Interface contacts:
Residue L313 in the second protein interacts with residue F276 in the first protein (closest heavy-atom distance 3.6 Å).
Residue K316 in the second protein interacts with residue H267 in the first protein (closest heavy-atom distance 2.6 Å).
Residue K316 in the second protein is in contact with residue A273 in the first protein (closest heavy-atom distance 2.7 Å).
Residue E344 in the second protein contacts residue P332 in the first protein (closest heavy-atom distance 3.3 Å).
Residue T348 in the second protein interacts with residue R87 in the first protein (closest heavy-atom distance 3.5 Å).
Residue R399 in the second protein interacts with residue R87 in the first protein (closest heavy-atom distance 3.3 Å).
Residue E344 in the second protein is in contact with residue E92 in the first protein (closest heavy-atom distance 3.1 Å).
Residue R315 in the second protein is in contact with residue E55 in the first protein (closest heavy-atom distance 2.9 Å).
Residue E391 in the second protein contacts residue A109 in the first protein (closest heavy-atom distance 3.6 Å).
Residue E391 in the second protein is in contact with residue R111 in the first protein (closest heavy-atom distance 2.8 Å).
Residue A388 in the second protein interacts with residue Q102 in the first protein (closest heavy-atom distance 3.2 Å).
Residue R399 in the second protein interacts with residue S88 in the first protein (closest heavy-atom distance 3.2 Å).
Residue G389 in the second protein contacts residue Q102 in the first protein (closest heavy-atom distance 3.4 Å).
Residue W390 in the second protein contacts residue R111 in the first protein (closest heavy-atom distance 3.4 Å).
Residue W390 in the second protein contacts residue L98 in the first protein (closest heavy-atom distance 3.6 Å).
Residue K316 in the second protein is in contact with residue D275 in the first protein (closest heavy-atom distance 2.6 Å).
Residue H308 in the second protein is in contact with residue F328 in the first protein (closest heavy-atom distance 3.0 Å).
Residue E344 in the second protein contacts residue N331 in the first protein (closest heavy-atom distance 3.5 Å).
Residue E396 in the second protein interacts with residue R111 in the first protein (closest heavy-atom distance 2.9 Å).
Residue W390 in the second protein interacts with residue P89 in the first protein (closest heavy-atom distance 3.6 Å).
Residue R411 in the second protein is in contact with residue W59 in the first protein (closest heavy-atom distance 2.8 Å).
Residue A388 in the second protein interacts with residue P108 in the first protein (closest heavy-atom distance 3.3 Å).
Residue E286 in the second protein is in contact with residue K263 in the first protein (closest heavy-atom distance 3.6 Å).
Residue K316 in the second protein interacts with residue L270 in the first protein (closest heavy-atom distance 3.2 Å).
Residue S349 in the second protein is in contact with residue R58 in the first protein (closest heavy-atom distance 3.0 Å).
Residue G389 in the second protein is in contact with residue A109 in the first protein (closest heavy-atom distance 3.1 Å).
Residue E305 in the second protein interacts with residue E305 in the first protein (closest heavy-atom distance 3.3 Å).
Residue N408 in the second protein interacts with residue W59 in the first protein (closest heavy-atom distance 3.5 Å).
Residue V312 in the second protein is in contact with residue F328 in the first protein (closest heavy-atom distance 3.5 Å).
Residue Q387 in the second protein interacts with residue Q102 in the first protein (closest heavy-atom distance 3.2 Å).
Residue H308 in the second protein contacts residue I334 in the first protein (closest heavy-atom distance 3.5 Å).
Residue D400 in the second protein is in contact with residue S88 in the first protein (closest heavy-atom distance 2.5 Å).
Residue R315 in the second protein interacts with residue A54 in the first protein (closest heavy-atom distance 3.5 Å).
Residue R399 in the second protein interacts with residue K86 in the first protein (closest heavy-atom distance 3.2 Å).
Residue R290 in the second protein interacts with residue V266 in the first protein (closest heavy-atom distance 2.8 Å).
Residue E286 in the second protein contacts residue V266 in the first protein (closest heavy-atom distance 3.2 Å).
Residue I385 in the second protein is in contact with residue P89 in the first protein (closest heavy-atom distance 3.3 Å).
Residue R340 in the second protein contacts residue E333 in the first protein (closest heavy-atom distance 3.3 Å).
Residue E337 in the second protein interacts with residue R304 in the first protein (closest heavy-atom distance 3.1 Å).
Residue A388 in the second protein contacts residue L98 in the first protein (closest heavy-atom distance 3.7 Å).
Residue R399 in the second protein contacts residue I85 in the first protein (closest heavy-atom distance 2.8 Å).
Residue E286 in the second protein is in contact with residue F276 in the first protein (closest heavy-atom distance 3.8 Å).
Residue T348 in the second protein is in contact with residue W59 in the first protein (closest heavy-atom distance 3.5 Å).
Residue F317 in the second protein interacts with residue H267 in the first protein (closest heavy-atom distance 3.4 Å).
Residue A314 in the second protein contacts residue R58 in the first protein (closest heavy-atom distance 2.8 Å).
Residue V312 in the second protein is in contact with residue F276 in the first protein (closest heavy-atom distance 3.6 Å).
Residue W390 in the second protein contacts residue P108 in the first protein (closest heavy-atom distance 3.6 Å).
Residue W390 in the second protein contacts residue F84 in the first protein (closest heavy-atom distance 3.3 Å).
Residue Y382 in the second protein is in contact with residue S88 in the first protein (closest heavy-atom distance 3.7 Å).
Residue E344 in the second protein is in contact with residue E333 in the first protein (closest heavy-atom distance 2.9 Å).
Residue F317 in the second protein is in contact with residue R58 in the first protein (closest heavy-atom distance 3.1 Å).
Residue F317 in the second protein interacts with residue V266 in the first protein (closest heavy-atom distance 3.7 Å).
Residue D384 in the second protein is in contact with residue R95 in the first protein (closest heavy-atom distance 3.6 Å).
Residue D283 in the second protein contacts residue K263 in the first protein (closest heavy-atom distance 3.2 Å).
Residue E344 in the second protein is in contact with residue S91 in the first protein (closest heavy-atom distance 3.6 Å).
Residue E309 in the second protein is in contact with residue F276 in the first protein (closest heavy-atom distance 3.3 Å).
Residue G389 in the second protein interacts with residue P108 in the first protein (closest heavy-atom distance 3.7 Å).
Residue S349 in the second protein interacts with residue W59 in the first protein (closest heavy-atom distance 3.6 Å).
Residue L320 in the second protein contacts residue R58 in the first protein (closest heavy-atom distance 2.9 Å).
Residue R315 in the second protein interacts with residue Y51 in the first protein (closest heavy-atom distance 2.8 Å).

Sequence of the first protein:
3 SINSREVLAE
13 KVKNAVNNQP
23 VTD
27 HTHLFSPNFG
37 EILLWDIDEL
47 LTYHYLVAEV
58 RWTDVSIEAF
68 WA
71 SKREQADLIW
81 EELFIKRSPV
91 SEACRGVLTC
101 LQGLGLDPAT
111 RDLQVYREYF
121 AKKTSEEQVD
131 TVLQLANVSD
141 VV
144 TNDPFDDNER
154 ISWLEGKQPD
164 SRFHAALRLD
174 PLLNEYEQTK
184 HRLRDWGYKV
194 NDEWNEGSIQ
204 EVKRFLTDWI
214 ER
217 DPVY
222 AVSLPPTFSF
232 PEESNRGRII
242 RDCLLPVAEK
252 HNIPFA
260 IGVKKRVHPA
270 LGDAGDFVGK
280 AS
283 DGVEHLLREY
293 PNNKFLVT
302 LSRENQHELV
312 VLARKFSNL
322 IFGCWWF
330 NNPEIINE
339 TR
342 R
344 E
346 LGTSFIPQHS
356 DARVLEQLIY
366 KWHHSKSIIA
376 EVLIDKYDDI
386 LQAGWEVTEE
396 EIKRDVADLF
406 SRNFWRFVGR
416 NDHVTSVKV

These two protein chains interact to form a complex.

Sequence of the second protein:
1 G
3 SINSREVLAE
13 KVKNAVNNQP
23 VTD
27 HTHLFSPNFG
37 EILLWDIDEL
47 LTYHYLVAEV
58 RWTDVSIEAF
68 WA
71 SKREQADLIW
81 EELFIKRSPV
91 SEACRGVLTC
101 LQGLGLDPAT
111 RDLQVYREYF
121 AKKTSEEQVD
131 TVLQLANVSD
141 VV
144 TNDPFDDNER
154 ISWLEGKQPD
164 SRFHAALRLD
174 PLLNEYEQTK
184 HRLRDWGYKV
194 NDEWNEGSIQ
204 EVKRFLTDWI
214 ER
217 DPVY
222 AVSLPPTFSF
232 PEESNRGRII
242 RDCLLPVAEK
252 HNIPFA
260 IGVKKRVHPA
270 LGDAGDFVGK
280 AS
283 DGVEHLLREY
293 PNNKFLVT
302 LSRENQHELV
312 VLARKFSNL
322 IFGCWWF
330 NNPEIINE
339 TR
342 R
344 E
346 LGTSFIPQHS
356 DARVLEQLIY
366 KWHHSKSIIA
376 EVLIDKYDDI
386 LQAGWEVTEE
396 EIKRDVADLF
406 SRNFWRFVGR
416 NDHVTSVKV